Sequence of the first protein:
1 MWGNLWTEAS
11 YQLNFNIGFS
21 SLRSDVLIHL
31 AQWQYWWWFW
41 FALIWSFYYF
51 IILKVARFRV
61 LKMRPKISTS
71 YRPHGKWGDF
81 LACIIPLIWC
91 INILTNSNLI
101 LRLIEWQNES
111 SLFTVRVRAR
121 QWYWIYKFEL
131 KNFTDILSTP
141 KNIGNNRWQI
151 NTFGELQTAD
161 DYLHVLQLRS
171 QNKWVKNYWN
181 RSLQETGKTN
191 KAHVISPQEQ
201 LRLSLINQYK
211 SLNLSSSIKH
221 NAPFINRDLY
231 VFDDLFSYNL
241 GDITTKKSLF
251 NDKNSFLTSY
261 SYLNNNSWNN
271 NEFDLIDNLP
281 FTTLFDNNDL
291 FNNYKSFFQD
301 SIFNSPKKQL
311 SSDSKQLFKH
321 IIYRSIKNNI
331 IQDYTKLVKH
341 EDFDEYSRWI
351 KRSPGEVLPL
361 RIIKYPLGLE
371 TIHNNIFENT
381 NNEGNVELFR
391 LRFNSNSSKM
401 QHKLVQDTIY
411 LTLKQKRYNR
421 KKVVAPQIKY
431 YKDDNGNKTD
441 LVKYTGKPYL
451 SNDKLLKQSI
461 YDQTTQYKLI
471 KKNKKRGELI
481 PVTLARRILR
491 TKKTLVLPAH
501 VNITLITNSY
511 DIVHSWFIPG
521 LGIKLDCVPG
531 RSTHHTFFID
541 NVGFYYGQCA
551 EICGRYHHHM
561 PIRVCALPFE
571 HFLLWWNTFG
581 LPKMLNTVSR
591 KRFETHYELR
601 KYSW

Sequence of the second protein:
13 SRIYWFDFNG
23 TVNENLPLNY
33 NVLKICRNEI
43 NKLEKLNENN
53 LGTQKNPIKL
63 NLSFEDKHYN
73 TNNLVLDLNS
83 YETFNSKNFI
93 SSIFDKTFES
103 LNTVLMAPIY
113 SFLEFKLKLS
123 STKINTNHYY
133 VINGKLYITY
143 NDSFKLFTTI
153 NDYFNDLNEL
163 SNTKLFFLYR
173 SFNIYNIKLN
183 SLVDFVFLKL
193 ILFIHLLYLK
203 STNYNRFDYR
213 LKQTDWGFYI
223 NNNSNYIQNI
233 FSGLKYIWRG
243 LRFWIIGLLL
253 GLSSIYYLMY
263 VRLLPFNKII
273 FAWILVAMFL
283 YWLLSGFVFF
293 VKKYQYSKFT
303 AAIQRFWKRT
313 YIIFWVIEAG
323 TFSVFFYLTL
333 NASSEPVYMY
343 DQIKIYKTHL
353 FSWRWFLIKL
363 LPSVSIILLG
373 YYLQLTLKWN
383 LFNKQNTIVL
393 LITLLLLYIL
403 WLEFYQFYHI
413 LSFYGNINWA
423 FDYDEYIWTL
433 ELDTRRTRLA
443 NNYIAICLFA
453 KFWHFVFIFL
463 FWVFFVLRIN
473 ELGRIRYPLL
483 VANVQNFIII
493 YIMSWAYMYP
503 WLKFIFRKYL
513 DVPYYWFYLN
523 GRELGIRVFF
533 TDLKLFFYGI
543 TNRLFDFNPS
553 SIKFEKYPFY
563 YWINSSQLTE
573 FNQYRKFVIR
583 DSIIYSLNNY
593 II

This data describes a binding interaction between two proteins.

Interface contacts:
Residue L358 in the first protein is in contact with residue K578 in the second protein (closest heavy-atom distance 4.2 Å).
Residue E356 in the first protein is in contact with residue K578 in the second protein (closest heavy-atom distance 4.5 Å).
Residue G355 in the first protein contacts residue I581 in the second protein (closest heavy-atom distance 3.6 Å).
Residue E356 in the first protein contacts residue I581 in the second protein (closest heavy-atom distance 3.2 Å).
Residue L358 in the first protein is in contact with residue V580 in the second protein (closest heavy-atom distance 4.5 Å).
Residue L360 in the first protein contacts residue R577 in the second protein (closest heavy-atom distance 3.5 Å).
Residue V194 in the first protein contacts residue Y425 in the second protein (closest heavy-atom distance 3.6 Å).
Residue L358 in the first protein contacts residue R577 in the second protein (closest heavy-atom distance 3.3 Å).
Residue V194 in the first protein is in contact with residue F423 in the second protein (closest heavy-atom distance 3.5 Å).
Residue R361 in the first protein interacts with residue R577 in the second protein (closest heavy-atom distance 2.9 Å).
Residue G355 in the first protein is in contact with residue V580 in the second protein (closest heavy-atom distance 4.9 Å).
Residue P354 in the first protein is in contact with residue K578 in the second protein (closest heavy-atom distance 2.8 Å).
Residue H193 in the first protein is in contact with residue Y425 in the second protein (closest heavy-atom distance 3.5 Å).
Residue G355 in the first protein is in contact with residue K578 in the second protein (closest heavy-atom distance 4.1 Å).
Residue I195 in the first protein contacts residue Y425 in the second protein (closest heavy-atom distance 3.2 Å).
Residue D342 in the first protein is in contact with residue F423 in the second protein (closest heavy-atom distance 4.0 Å).